Sequence of the first protein:
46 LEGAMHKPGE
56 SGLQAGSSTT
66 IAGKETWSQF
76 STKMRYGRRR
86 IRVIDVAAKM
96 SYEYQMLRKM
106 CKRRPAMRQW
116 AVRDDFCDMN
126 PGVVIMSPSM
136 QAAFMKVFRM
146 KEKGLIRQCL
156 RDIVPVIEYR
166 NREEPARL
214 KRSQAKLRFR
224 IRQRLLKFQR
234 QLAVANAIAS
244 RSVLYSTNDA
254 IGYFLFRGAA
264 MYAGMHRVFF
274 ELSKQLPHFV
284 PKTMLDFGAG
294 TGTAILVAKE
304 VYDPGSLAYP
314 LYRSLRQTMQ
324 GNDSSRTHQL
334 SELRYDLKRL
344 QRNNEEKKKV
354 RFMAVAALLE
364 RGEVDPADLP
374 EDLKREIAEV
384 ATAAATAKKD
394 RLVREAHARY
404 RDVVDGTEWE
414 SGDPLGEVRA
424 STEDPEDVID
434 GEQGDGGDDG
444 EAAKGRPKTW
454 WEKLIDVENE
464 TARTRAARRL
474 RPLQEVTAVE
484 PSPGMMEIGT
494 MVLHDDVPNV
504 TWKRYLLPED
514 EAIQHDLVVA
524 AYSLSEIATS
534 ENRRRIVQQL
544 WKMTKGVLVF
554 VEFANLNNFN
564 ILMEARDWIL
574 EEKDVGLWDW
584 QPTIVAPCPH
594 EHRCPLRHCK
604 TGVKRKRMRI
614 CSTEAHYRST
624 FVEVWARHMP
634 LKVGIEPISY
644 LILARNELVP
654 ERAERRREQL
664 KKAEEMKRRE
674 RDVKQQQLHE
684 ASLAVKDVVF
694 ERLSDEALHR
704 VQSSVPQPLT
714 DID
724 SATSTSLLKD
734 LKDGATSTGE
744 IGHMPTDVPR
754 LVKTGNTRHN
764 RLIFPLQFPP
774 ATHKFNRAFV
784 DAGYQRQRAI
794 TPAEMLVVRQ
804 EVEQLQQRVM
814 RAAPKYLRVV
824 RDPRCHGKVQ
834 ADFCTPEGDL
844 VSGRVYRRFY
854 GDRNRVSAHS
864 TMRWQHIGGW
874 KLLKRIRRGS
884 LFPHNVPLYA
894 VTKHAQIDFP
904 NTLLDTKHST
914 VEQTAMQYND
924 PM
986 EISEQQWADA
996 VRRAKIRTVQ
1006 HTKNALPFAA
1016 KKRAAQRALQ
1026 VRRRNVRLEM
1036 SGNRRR

These two protein chains interact to form a complex.

Sequence of the second protein:
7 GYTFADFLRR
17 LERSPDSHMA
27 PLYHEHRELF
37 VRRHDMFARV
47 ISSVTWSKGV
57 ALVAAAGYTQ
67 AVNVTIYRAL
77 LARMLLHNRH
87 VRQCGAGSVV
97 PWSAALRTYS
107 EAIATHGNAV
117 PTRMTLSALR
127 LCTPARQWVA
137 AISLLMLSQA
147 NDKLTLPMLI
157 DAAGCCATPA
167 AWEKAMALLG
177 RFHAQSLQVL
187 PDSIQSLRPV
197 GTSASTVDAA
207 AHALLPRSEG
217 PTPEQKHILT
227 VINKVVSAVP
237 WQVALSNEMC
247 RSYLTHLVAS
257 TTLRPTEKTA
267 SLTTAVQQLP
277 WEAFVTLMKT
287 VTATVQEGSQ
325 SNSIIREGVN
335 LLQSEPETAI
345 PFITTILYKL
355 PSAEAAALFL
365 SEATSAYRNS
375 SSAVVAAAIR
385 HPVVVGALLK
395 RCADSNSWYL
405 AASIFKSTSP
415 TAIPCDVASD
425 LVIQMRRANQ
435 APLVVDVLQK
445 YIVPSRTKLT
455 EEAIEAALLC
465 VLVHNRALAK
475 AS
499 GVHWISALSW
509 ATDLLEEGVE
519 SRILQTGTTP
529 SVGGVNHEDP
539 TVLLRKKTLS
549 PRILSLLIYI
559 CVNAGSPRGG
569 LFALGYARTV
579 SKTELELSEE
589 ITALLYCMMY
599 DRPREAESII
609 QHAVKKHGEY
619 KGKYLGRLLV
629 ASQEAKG

Contacts between the two chains:
Residue G440 in the first protein contacts residue E263 in the second protein (closest heavy-atom distance 3.6 Å).
Residue L580 in the first protein contacts residue Y8 in the second protein (closest heavy-atom distance 3.6 Å).
Residue P280 in the first protein is in contact with residue G532 in the second protein (closest heavy-atom distance 3.7 Å).
Residue P653 in the first protein interacts with residue G525 in the second protein (closest heavy-atom distance 3.5 Å).
Residue R814 in the first protein interacts with residue H535 in the second protein (closest heavy-atom distance 3.2 Å).
Residue H702 in the first protein interacts with residue R566 in the second protein (closest heavy-atom distance 3.6 Å).
Residue A656 in the first protein is in contact with residue G525 in the second protein (closest heavy-atom distance 3.6 Å).
Residue F282 in the first protein interacts with residue V530 in the second protein (closest heavy-atom distance 3.3 Å).
Residue L580 in the first protein contacts residue T9 in the second protein (closest heavy-atom distance 3.6 Å).
Residue Q710 in the first protein interacts with residue T510 in the second protein (closest heavy-atom distance 3.3 Å).
Residue L651 in the first protein is in contact with residue G532 in the second protein (closest heavy-atom distance 3.6 Å).
Residue R660 in the first protein contacts residue E536 in the second protein (closest heavy-atom distance 2.7 Å).
Residue L651 in the first protein interacts with residue G531 in the second protein (closest heavy-atom distance 2.9 Å).
Residue E650 in the first protein is in contact with residue R39 in the second protein (closest heavy-atom distance 3.5 Å).
Residue Q436 in the first protein interacts with residue R85 in the second protein (closest heavy-atom distance 2.5 Å).
Residue G437 in the first protein contacts residue R85 in the second protein (closest heavy-atom distance 3.4 Å).
Residue D441 in the first protein contacts residue Q89 in the second protein (closest heavy-atom distance 3.0 Å).
Residue R660 in the first protein contacts residue T526 in the second protein (closest heavy-atom distance 3.5 Å).
Residue P653 in the first protein interacts with residue V533 in the second protein (closest heavy-atom distance 3.6 Å).
Residue E699 in the first protein contacts residue Y598 in the second protein (closest heavy-atom distance 3.6 Å).
Residue Q705 in the first protein is in contact with residue F570 in the second protein (closest heavy-atom distance 3.4 Å).
Residue L712 in the first protein is in contact with residue I503 in the second protein (closest heavy-atom distance 3.5 Å).
Residue A656 in the first protein interacts with residue T524 in the second protein (closest heavy-atom distance 3.3 Å).
Residue R660 in the first protein is in contact with residue Q523 in the second protein (closest heavy-atom distance 3.3 Å).
Residue G434 in the first protein is in contact with residue A78 in the second protein (closest heavy-atom distance 3.5 Å).
Residue D438 in the first protein is in contact with residue K222 in the second protein (closest heavy-atom distance 3.4 Å).
Residue G434 in the first protein interacts with residue L81 in the second protein (closest heavy-atom distance 3.4 Å).
Residue D716 in the first protein is in contact with residue S564 in the second protein (closest heavy-atom distance 3.3 Å).
Residue R449 in the first protein is in contact with residue P212 in the second protein (closest heavy-atom distance 3.7 Å).
Residue R659 in the first protein is in contact with residue G7 in the second protein (closest heavy-atom distance 3.6 Å).
Residue T713 in the first protein contacts residue W502 in the second protein (closest heavy-atom distance 3.4 Å).
Residue D698 in the first protein interacts with residue Y598 in the second protein (closest heavy-atom distance 3.3 Å).
Residue K548 in the first protein interacts with residue D41 in the second protein (closest heavy-atom distance 3.2 Å).
Residue D714 in the first protein contacts residue R566 in the second protein (closest heavy-atom distance 3.3 Å).
Residue E435 in the first protein is in contact with residue R119 in the second protein (closest heavy-atom distance 3.4 Å).
Residue D433 in the first protein contacts residue L82 in the second protein (closest heavy-atom distance 3.4 Å).
Residue E654 in the first protein is in contact with residue H535 in the second protein (closest heavy-atom distance 3.4 Å).
Residue A515 in the first protein interacts with residue R38 in the second protein (closest heavy-atom distance 3.6 Å).
Residue E426 in the first protein interacts with residue T118 in the second protein (closest heavy-atom distance 2.3 Å).
Residue D442 in the first protein contacts residue R260 in the second protein (closest heavy-atom distance 3.3 Å).
Residue D716 in the first protein interacts with residue W502 in the second protein (closest heavy-atom distance 3.0 Å).
Residue K548 in the first protein interacts with residue R39 in the second protein (closest heavy-atom distance 3.4 Å).
Residue W583 in the first protein contacts residue M42 in the second protein (closest heavy-atom distance 3.7 Å).
Residue G440 in the first protein is in contact with residue K222 in the second protein (closest heavy-atom distance 3.3 Å).
Residue E699 in the first protein is in contact with residue R600 in the second protein (closest heavy-atom distance 3.0 Å).
Residue H281 in the first protein interacts with residue G532 in the second protein (closest heavy-atom distance 2.8 Å).
Residue D438 in the first protein contacts residue H223 in the second protein (closest heavy-atom distance 2.8 Å).
Residue E435 in the first protein interacts with residue R74 in the second protein (closest heavy-atom distance 2.5 Å).
Residue D714 in the first protein interacts with residue W502 in the second protein (closest heavy-atom distance 3.2 Å).
Residue D582 in the first protein interacts with residue F10 in the second protein (closest heavy-atom distance 3.3 Å).
Residue L580 in the first protein is in contact with residue F10 in the second protein (closest heavy-atom distance 3.6 Å).
Residue W581 in the first protein interacts with residue Y8 in the second protein (closest heavy-atom distance 3.0 Å).
Residue E657 in the first protein contacts residue H535 in the second protein (closest heavy-atom distance 3.1 Å).
Residue E426 in the first protein contacts residue P117 in the second protein (closest heavy-atom distance 3.4 Å).
Residue D430 in the first protein is in contact with residue R74 in the second protein (closest heavy-atom distance 3.5 Å).
Residue R660 in the first protein contacts residue G525 in the second protein (closest heavy-atom distance 3.2 Å).
Residue D582 in the first protein is in contact with residue T9 in the second protein (closest heavy-atom distance 2.7 Å).
Residue E435 in the first protein interacts with residue R126 in the second protein (closest heavy-atom distance 2.4 Å).
Residue D442 in the first protein contacts residue E263 in the second protein (closest heavy-atom distance 2.9 Å).
Residue H281 in the first protein interacts with residue V530 in the second protein (closest heavy-atom distance 2.9 Å).